Sequence of chain B:
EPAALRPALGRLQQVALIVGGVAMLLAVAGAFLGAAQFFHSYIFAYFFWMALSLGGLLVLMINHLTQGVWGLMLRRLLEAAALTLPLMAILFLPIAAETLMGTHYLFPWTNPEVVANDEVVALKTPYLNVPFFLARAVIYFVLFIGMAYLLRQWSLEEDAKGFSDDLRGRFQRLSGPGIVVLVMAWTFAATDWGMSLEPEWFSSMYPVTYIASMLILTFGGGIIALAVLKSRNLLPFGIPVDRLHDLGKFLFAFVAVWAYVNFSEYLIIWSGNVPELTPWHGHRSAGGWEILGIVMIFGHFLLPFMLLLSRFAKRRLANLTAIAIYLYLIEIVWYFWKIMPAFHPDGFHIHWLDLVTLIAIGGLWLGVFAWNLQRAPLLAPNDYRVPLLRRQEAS

Interface contacts:
Residue L672 in chain A is in contact with residue H285 in chain B (closest heavy-atom distance 3.6 Å).
Residue I670 in chain A interacts with residue H287 in chain B (closest heavy-atom distance 4.2 Å).
Residue N909 in chain A contacts residue P279 in chain B (closest heavy-atom distance 3.3 Å).
Residue L672 in chain A interacts with residue W274 in chain B (closest heavy-atom distance 3.6 Å).
Residue L672 in chain A is in contact with residue G286 in chain B (closest heavy-atom distance 3.5 Å).
Residue S671 in chain A is in contact with residue N277 in chain B (closest heavy-atom distance 3.4 Å).
Residue K907 in chain A interacts with residue V278 in chain B (closest heavy-atom distance 4.0 Å).
Residue K907 in chain A contacts residue P279 in chain B (closest heavy-atom distance 3.2 Å).
Residue H752 in chain A is in contact with residue N277 in chain B (closest heavy-atom distance 4.8 Å).
Residue I673 in chain A contacts residue N277 in chain B (closest heavy-atom distance 3.2 Å).
Residue N909 in chain A interacts with residue N277 in chain B (closest heavy-atom distance 4.4 Å).
Residue L672 in chain A contacts residue N277 in chain B (closest heavy-atom distance 4.2 Å).
Residue I670 in chain A interacts with residue T282 in chain B (closest heavy-atom distance 3.2 Å).
Residue L908 in chain A is in contact with residue V278 in chain B (closest heavy-atom distance 4.1 Å).
Residue I757 in chain A interacts with residue G276 in chain B (closest heavy-atom distance 4.5 Å).
Residue I670 in chain A interacts with residue G286 in chain B (closest heavy-atom distance 3.6 Å).
Residue I670 in chain A interacts with residue N277 in chain B (closest heavy-atom distance 4.5 Å).
Residue I757 in chain A interacts with residue S275 in chain B (closest heavy-atom distance 3.4 Å).
Residue L908 in chain A contacts residue P279 in chain B (closest heavy-atom distance 3.5 Å).
Residue K907 in chain A interacts with residue E280 in chain B (closest heavy-atom distance 4.9 Å).
Residue I673 in chain A is in contact with residue S275 in chain B (closest heavy-atom distance 4.5 Å).
Residue S671 in chain A interacts with residue T282 in chain B (closest heavy-atom distance 4.1 Å).
Residue L672 in chain A is in contact with residue I273 in chain B (closest heavy-atom distance 4.0 Å).
Residue L672 in chain A is in contact with residue Y270 in chain B (closest heavy-atom distance 3.8 Å).
Residue L672 in chain A contacts residue S289 in chain B (closest heavy-atom distance 4.8 Å).
Residue I670 in chain A is in contact with residue P283 in chain B (closest heavy-atom distance 3.9 Å).
Residue P669 in chain A is in contact with residue P279 in chain B (closest heavy-atom distance 3.7 Å).
Residue I673 in chain A interacts with residue W274 in chain B (closest heavy-atom distance 3.2 Å).
Residue L672 in chain A interacts with residue T282 in chain B (closest heavy-atom distance 3.6 Å).
Residue I670 in chain A contacts residue P279 in chain B (closest heavy-atom distance 4.3 Å).

Sequence of chain A:
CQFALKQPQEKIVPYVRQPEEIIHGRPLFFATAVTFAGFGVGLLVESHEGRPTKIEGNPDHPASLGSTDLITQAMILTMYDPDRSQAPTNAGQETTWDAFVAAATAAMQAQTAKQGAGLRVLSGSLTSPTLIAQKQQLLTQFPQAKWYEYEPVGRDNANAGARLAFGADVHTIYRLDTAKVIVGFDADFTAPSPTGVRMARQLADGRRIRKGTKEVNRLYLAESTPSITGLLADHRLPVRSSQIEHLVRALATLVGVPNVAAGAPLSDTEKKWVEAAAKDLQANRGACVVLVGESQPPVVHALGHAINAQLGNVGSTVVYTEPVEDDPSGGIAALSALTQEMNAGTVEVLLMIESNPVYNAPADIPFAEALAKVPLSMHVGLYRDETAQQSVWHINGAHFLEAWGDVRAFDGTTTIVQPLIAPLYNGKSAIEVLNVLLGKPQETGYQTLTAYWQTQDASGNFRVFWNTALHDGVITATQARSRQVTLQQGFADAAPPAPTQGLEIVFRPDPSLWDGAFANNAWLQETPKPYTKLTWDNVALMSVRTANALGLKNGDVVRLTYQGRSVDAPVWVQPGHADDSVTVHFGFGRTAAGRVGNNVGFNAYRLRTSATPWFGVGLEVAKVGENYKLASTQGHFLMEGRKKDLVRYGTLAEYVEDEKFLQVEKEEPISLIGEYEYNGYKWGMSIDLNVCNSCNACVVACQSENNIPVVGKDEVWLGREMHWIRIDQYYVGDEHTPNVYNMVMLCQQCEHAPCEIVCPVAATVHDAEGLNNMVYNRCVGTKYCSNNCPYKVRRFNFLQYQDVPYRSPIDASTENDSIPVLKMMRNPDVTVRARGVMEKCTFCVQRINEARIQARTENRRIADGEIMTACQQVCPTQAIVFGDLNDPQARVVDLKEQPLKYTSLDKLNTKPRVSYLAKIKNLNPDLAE

This data describes a binding interaction between two proteins.